Sequence of the first protein:
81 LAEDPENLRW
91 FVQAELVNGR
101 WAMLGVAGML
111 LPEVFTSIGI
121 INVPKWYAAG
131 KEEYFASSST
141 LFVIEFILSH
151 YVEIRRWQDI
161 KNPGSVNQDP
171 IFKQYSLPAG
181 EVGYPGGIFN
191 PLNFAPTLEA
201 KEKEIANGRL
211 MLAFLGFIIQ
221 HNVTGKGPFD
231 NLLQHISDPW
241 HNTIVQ

Sequence of the second protein:
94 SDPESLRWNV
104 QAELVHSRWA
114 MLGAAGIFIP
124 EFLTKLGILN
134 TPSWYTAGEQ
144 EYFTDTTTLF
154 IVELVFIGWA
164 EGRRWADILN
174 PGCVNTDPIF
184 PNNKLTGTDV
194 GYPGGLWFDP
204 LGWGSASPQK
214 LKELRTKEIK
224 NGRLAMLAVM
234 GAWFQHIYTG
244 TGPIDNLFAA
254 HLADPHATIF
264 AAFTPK

Residue-level contacts at the interface:
Residue E144 in the second protein is in contact with residue L232 in the first protein (closest heavy-atom distance 4.9 Å).
Residue E144 in the second protein contacts residue L233 in the first protein (closest heavy-atom distance 4.8 Å).

These two protein chains interact to form a complex.